Sequence of protein 1:
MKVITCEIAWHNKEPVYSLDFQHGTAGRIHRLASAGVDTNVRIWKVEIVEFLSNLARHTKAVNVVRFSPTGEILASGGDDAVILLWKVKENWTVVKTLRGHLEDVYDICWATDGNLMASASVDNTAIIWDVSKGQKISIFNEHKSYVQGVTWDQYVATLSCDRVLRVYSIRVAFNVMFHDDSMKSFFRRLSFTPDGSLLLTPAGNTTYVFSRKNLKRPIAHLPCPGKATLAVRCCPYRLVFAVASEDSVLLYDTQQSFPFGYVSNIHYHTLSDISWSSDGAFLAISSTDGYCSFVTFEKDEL

These two protein chains interact to form a complex.

Sequence of protein 2:
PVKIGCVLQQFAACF

Residue-level contacts at the interface:
Residue I278 in protein 1 is in contact with residue F711 in protein 2 (closest heavy-atom distance 4.1 Å).
Residue S335 in protein 1 interacts with residue A709 in protein 2 (closest heavy-atom distance 3.7 Å).
Residue N343 in protein 1 interacts with residue P683 in protein 2 (closest heavy-atom distance 4.3 Å).
Residue Y340 in protein 1 contacts residue V684 in protein 2 (closest heavy-atom distance 3.9 Å).
Residue M1 in protein 1 is in contact with residue K685 in protein 2 (closest heavy-atom distance 4.4 Å).
Residue P337 in protein 1 is in contact with residue L704 in protein 2 (closest heavy-atom distance 4.2 Å).
Residue V341 in protein 1 contacts residue V684 in protein 2 (closest heavy-atom distance 3.5 Å).
Residue P282 in protein 1 contacts residue A708 in protein 2 (closest heavy-atom distance 4.5 Å).
Residue F336 in protein 1 interacts with residue L704 in protein 2 (closest heavy-atom distance 4.1 Å).
Residue S342 in protein 1 interacts with residue P683 in protein 2 (closest heavy-atom distance 4.8 Å).
Residue Y340 in protein 1 contacts residue K685 in protein 2 (closest heavy-atom distance 4.0 Å).
Residue S342 in protein 1 contacts residue V684 in protein 2 (closest heavy-atom distance 3.8 Å).
Residue F336 in protein 1 is in contact with residue A708 in protein 2 (closest heavy-atom distance 4.7 Å).
Residue F336 in protein 1 is in contact with residue F707 in protein 2 (closest heavy-atom distance 4.4 Å).
Residue G339 in protein 1 contacts residue G687 in protein 2 (closest heavy-atom distance 4.6 Å).
Residue F338 in protein 1 contacts residue V689 in protein 2 (closest heavy-atom distance 3.9 Å).
Residue M1 in protein 1 is in contact with residue I686 in protein 2 (closest heavy-atom distance 4.8 Å).
Residue N343 in protein 1 interacts with residue V684 in protein 2 (closest heavy-atom distance 4.9 Å).
Residue F338 in protein 1 contacts residue I686 in protein 2 (closest heavy-atom distance 4.7 Å).
Residue F338 in protein 1 contacts residue G687 in protein 2 (closest heavy-atom distance 3.4 Å).
Residue G339 in protein 1 interacts with residue I686 in protein 2 (closest heavy-atom distance 3.9 Å).
Residue V3 in protein 1 contacts residue P683 in protein 2 (closest heavy-atom distance 4.7 Å).
Residue A279 in protein 1 interacts with residue F711 in protein 2 (closest heavy-atom distance 4.9 Å).
Residue H280 in protein 1 is in contact with residue A709 in protein 2 (closest heavy-atom distance 4.5 Å).
Residue P337 in protein 1 interacts with residue F707 in protein 2 (closest heavy-atom distance 4.4 Å).
Residue Y340 in protein 1 interacts with residue I686 in protein 2 (closest heavy-atom distance 3.5 Å).
Residue A279 in protein 1 is in contact with residue C710 in protein 2 (closest heavy-atom distance 5.0 Å).
Residue F338 in protein 1 contacts residue C688 in protein 2 (closest heavy-atom distance 4.3 Å).
Residue H280 in protein 1 contacts residue C710 in protein 2 (closest heavy-atom distance 3.8 Å).